Sequence of chain B:
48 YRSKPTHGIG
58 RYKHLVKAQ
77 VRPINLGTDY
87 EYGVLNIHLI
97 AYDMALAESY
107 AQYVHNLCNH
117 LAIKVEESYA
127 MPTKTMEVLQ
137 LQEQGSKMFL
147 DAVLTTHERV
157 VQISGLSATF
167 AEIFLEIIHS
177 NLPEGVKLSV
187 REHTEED

Sequence of chain A:
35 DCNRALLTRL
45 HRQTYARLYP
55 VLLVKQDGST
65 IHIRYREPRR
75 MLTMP

This data describes a binding interaction between two proteins.

Contacts between the two chains:
Residue Y109 in chain B contacts residue A39 in chain A (closest heavy-atom distance 4.5 Å).
Residue Y106 in chain B interacts with residue A39 in chain A (closest heavy-atom distance 4.1 Å).
Residue N177 in chain B contacts residue R38 in chain A (closest heavy-atom distance 3.9 Å).
Residue L178 in chain B contacts residue D35 in chain A (closest heavy-atom distance 4.8 Å).
Residue L102 in chain B contacts residue L40 in chain A (closest heavy-atom distance 3.8 Å).
Residue N177 in chain B is in contact with residue C36 in chain A (closest heavy-atom distance 4.5 Å).
Residue S176 in chain B contacts residue C36 in chain A (closest heavy-atom distance 4.1 Å).
Residue A148 in chain B contacts residue L76 in chain A (closest heavy-atom distance 4.0 Å).
Residue L178 in chain B interacts with residue C36 in chain A (closest heavy-atom distance 3.7 Å).
Residue A148 in chain B interacts with residue R73 in chain A (closest heavy-atom distance 4.5 Å).
Residue N177 in chain B is in contact with residue D35 in chain A (closest heavy-atom distance 3.3 Å).
Residue L102 in chain B is in contact with residue A39 in chain A (closest heavy-atom distance 4.1 Å).
Residue V149 in chain B interacts with residue R70 in chain A (closest heavy-atom distance 4.5 Å).
Residue E104 in chain B contacts residue H45 in chain A (closest heavy-atom distance 4.8 Å).
Residue Y98 in chain B is in contact with residue L57 in chain A (closest heavy-atom distance 5.0 Å).
Residue E104 in chain B is in contact with residue R46 in chain A (closest heavy-atom distance 4.5 Å).
Residue Q108 in chain B contacts residue H45 in chain A (closest heavy-atom distance 4.9 Å).
Residue P179 in chain B contacts residue L40 in chain A (closest heavy-atom distance 3.7 Å).
Residue M100 in chain B interacts with residue R46 in chain A (closest heavy-atom distance 3.3 Å).
Residue A101 in chain B contacts residue R43 in chain A (closest heavy-atom distance 4.2 Å).
Residue D99 in chain B is in contact with residue H66 in chain A (closest heavy-atom distance 4.2 Å).
Residue Y109 in chain B is in contact with residue R38 in chain A (closest heavy-atom distance 3.3 Å).
Residue L137 in chain B is in contact with residue P79 in chain A (closest heavy-atom distance 5.0 Å).
Residue Q136 in chain B is in contact with residue L76 in chain A (closest heavy-atom distance 3.7 Å).
Residue D99 in chain B contacts residue I67 in chain A (closest heavy-atom distance 4.2 Å).
Residue M100 in chain B interacts with residue L44 in chain A (closest heavy-atom distance 3.6 Å).
Residue A101 in chain B contacts residue L44 in chain A (closest heavy-atom distance 3.9 Å).
Residue E180 in chain B is in contact with residue L40 in chain A (closest heavy-atom distance 3.8 Å).
Residue D99 in chain B contacts residue R68 in chain A (closest heavy-atom distance 3.3 Å).
Residue Y98 in chain B is in contact with residue I67 in chain A (closest heavy-atom distance 3.6 Å).
Residue E104 in chain B is in contact with residue L44 in chain A (closest heavy-atom distance 4.9 Å).
Residue Q136 in chain B interacts with residue P79 in chain A (closest heavy-atom distance 3.9 Å).
Residue Q136 in chain B is in contact with residue T77 in chain A (closest heavy-atom distance 3.8 Å).
Residue P179 in chain B interacts with residue A39 in chain A (closest heavy-atom distance 4.3 Å).
Residue R155 in chain B is in contact with residue R46 in chain A (closest heavy-atom distance 4.1 Å).
Residue E180 in chain B is in contact with residue C36 in chain A (closest heavy-atom distance 4.7 Å).
Residue G181 in chain B is in contact with residue I65 in chain A (closest heavy-atom distance 3.5 Å).
Residue E180 in chain B contacts residue I65 in chain A (closest heavy-atom distance 4.2 Å).
Residue E180 in chain B is in contact with residue H66 in chain A (closest heavy-atom distance 3.1 Å).
Residue V134 in chain B interacts with residue P79 in chain A (closest heavy-atom distance 4.0 Å).
Residue V149 in chain B contacts residue Y69 in chain A (closest heavy-atom distance 3.1 Å).
Residue S105 in chain B is in contact with residue T42 in chain A (closest heavy-atom distance 2.9 Å).
Residue L135 in chain B interacts with residue P79 in chain A (closest heavy-atom distance 3.9 Å).
Residue P179 in chain B is in contact with residue C36 in chain A (closest heavy-atom distance 3.6 Å).
Residue L150 in chain B contacts residue I67 in chain A (closest heavy-atom distance 4.2 Å).
Residue L150 in chain B interacts with residue L57 in chain A (closest heavy-atom distance 4.6 Å).
Residue A101 in chain B contacts residue R68 in chain A (closest heavy-atom distance 3.3 Å).
Residue K183 in chain B is in contact with residue K59 in chain A (closest heavy-atom distance 4.1 Å).
Residue L150 in chain B is in contact with residue L76 in chain A (closest heavy-atom distance 3.8 Å).
Residue V134 in chain B contacts residue M78 in chain A (closest heavy-atom distance 3.5 Å).
Residue S176 in chain B is in contact with residue D35 in chain A (closest heavy-atom distance 3.4 Å).
Residue S105 in chain B is in contact with residue A39 in chain A (closest heavy-atom distance 3.5 Å).
Residue A101 in chain B is in contact with residue T42 in chain A (closest heavy-atom distance 4.3 Å).
Residue E180 in chain B contacts residue T64 in chain A (closest heavy-atom distance 4.2 Å).